Sequence of the second protein:
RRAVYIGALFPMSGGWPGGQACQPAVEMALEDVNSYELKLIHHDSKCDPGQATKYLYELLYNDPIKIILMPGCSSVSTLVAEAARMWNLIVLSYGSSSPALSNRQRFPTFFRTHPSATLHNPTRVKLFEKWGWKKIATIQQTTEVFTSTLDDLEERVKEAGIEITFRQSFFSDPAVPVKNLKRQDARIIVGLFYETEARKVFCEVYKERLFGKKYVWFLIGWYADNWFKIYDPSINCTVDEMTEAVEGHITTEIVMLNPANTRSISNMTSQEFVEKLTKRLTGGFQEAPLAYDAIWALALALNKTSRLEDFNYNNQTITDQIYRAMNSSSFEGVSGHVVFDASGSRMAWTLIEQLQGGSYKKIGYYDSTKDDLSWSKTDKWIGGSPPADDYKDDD

Sequence of the first protein:
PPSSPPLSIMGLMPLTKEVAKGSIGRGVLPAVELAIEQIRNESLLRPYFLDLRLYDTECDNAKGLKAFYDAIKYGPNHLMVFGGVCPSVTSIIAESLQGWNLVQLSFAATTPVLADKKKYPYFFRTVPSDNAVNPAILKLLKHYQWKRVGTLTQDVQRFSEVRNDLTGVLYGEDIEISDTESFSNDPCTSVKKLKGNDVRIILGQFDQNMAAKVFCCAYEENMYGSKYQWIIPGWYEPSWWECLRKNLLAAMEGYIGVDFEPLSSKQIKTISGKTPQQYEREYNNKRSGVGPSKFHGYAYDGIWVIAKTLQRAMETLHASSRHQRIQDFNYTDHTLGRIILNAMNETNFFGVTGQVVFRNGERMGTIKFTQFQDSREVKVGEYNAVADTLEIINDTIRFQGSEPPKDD

Residue-level contacts at the interface:
Residue K201 in the first protein is in contact with residue T174 in the second protein (closest heavy-atom distance 2.9 Å).
Residue A70 in the first protein is in contact with residue E91 in the second protein (closest heavy-atom distance 3.4 Å).
Residue K81 in the first protein contacts residue Y70 in the second protein (closest heavy-atom distance 3.1 Å).
Residue N69 in the first protein contacts residue E91 in the second protein (closest heavy-atom distance 2.7 Å).
Residue R171 in the first protein is in contact with residue V185 in the second protein (closest heavy-atom distance 4.0 Å).
Residue N172 in the first protein is in contact with residue F179 in the second protein (closest heavy-atom distance 3.9 Å).
Residue Y77 in the first protein contacts residue T62 in the second protein (closest heavy-atom distance 2.7 Å).
Residue E169 in the first protein is in contact with residue F180 in the second protein (closest heavy-atom distance 2.9 Å).
Residue I185 in the first protein interacts with residue R192 in the second protein (closest heavy-atom distance 3.0 Å).
Residue D187 in the first protein is in contact with residue Q193 in the second protein (closest heavy-atom distance 4.0 Å).
Residue Y77 in the first protein contacts residue Y70 in the second protein (closest heavy-atom distance 3.4 Å).
Residue E169 in the first protein contacts residue F179 in the second protein (closest heavy-atom distance 3.5 Å).
Residue D163 in the first protein is in contact with residue L159 in the second protein (closest heavy-atom distance 4.0 Å).
Residue S192 in the first protein interacts with residue E163 in the second protein (closest heavy-atom distance 2.8 Å).
Residue D68 in the first protein interacts with residue R94 in the second protein (closest heavy-atom distance 2.9 Å).
Residue Y77 in the first protein is in contact with residue L65 in the second protein (closest heavy-atom distance 3.4 Å).
Residue T188 in the first protein is in contact with residue F175 in the second protein (closest heavy-atom distance 3.5 Å).
Residue A70 in the first protein is in contact with residue A92 in the second protein (closest heavy-atom distance 4.0 Å).
Residue A70 in the first protein contacts residue R94 in the second protein (closest heavy-atom distance 3.7 Å).
Residue D163 in the first protein is in contact with residue S178 in the second protein (closest heavy-atom distance 2.6 Å).
Residue G107 in the first protein interacts with residue K63 in the second protein (closest heavy-atom distance 3.2 Å).
Residue R171 in the first protein contacts residue N189 in the second protein (closest heavy-atom distance 3.9 Å).
Residue Q165 in the first protein is in contact with residue F180 in the second protein (closest heavy-atom distance 3.9 Å).
Residue T188 in the first protein contacts residue R192 in the second protein (closest heavy-atom distance 4.0 Å).
Residue I100 in the first protein contacts residue L88 in the second protein (closest heavy-atom distance 3.9 Å).
Residue S104 in the first protein is in contact with residue T62 in the second protein (closest heavy-atom distance 3.7 Å).
Residue T188 in the first protein interacts with residue N189 in the second protein (closest heavy-atom distance 3.7 Å).
Residue Y77 in the first protein is in contact with residue W96 in the second protein (closest heavy-atom distance 3.7 Å).
Residue I80 in the first protein interacts with residue Y66 in the second protein (closest heavy-atom distance 3.6 Å).
Residue D163 in the first protein is in contact with residue R176 in the second protein (closest heavy-atom distance 3.6 Å).
Residue K74 in the first protein contacts residue W96 in the second protein (closest heavy-atom distance 3.6 Å).
Residue W108 in the first protein contacts residue Y66 in the second protein (closest heavy-atom distance 3.7 Å).
Residue W108 in the first protein interacts with residue K63 in the second protein (closest heavy-atom distance 3.6 Å).
Residue S192 in the first protein is in contact with residue R176 in the second protein (closest heavy-atom distance 3.6 Å).
Residue T175 in the first protein contacts residue V185 in the second protein (closest heavy-atom distance 3.6 Å).
Residue E189 in the first protein is in contact with residue Q193 in the second protein (closest heavy-atom distance 3.9 Å).
Residue D78 in the first protein is in contact with residue Y70 in the second protein (closest heavy-atom distance 2.7 Å).
Residue N172 in the first protein contacts residue S178 in the second protein (closest heavy-atom distance 3.0 Å).
Residue D124 in the first protein is in contact with residue F180 in the second protein (closest heavy-atom distance 3.7 Å).
Residue E103 in the first protein interacts with residue P58 in the second protein (closest heavy-atom distance 3.4 Å).
Residue T188 in the first protein contacts residue Q193 in the second protein (closest heavy-atom distance 3.2 Å).
Residue S168 in the first protein is in contact with residue S178 in the second protein (closest heavy-atom distance 3.7 Å).
Residue K74 in the first protein interacts with residue Y70 in the second protein (closest heavy-atom distance 3.9 Å).
Residue W108 in the first protein is in contact with residue T62 in the second protein (closest heavy-atom distance 3.8 Å).
Residue K81 in the first protein interacts with residue Y66 in the second protein (closest heavy-atom distance 3.4 Å).
Residue V121 in the first protein interacts with residue F180 in the second protein (closest heavy-atom distance 3.6 Å).
Residue Y77 in the first protein is in contact with residue Y66 in the second protein (closest heavy-atom distance 3.5 Å).
Residue K127 in the first protein interacts with residue F180 in the second protein (closest heavy-atom distance 3.6 Å).
Residue L73 in the first protein contacts residue A92 in the second protein (closest heavy-atom distance 3.9 Å).
Residue E103 in the first protein interacts with residue G59 in the second protein (closest heavy-atom distance 3.5 Å).
Residue N172 in the first protein contacts residue V185 in the second protein (closest heavy-atom distance 3.6 Å).
Residue D163 in the first protein interacts with residue Q149 in the second protein (closest heavy-atom distance 3.4 Å).
Residue S104 in the first protein is in contact with residue G59 in the second protein (closest heavy-atom distance 3.8 Å).
Residue S190 in the first protein is in contact with residue R176 in the second protein (closest heavy-atom distance 3.4 Å).
Residue L73 in the first protein interacts with residue T62 in the second protein (closest heavy-atom distance 3.7 Å).
Residue Q165 in the first protein is in contact with residue T151 in the second protein (closest heavy-atom distance 2.7 Å).
Residue L73 in the first protein interacts with residue L65 in the second protein (closest heavy-atom distance 4.0 Å).
Residue D163 in the first protein contacts residue Q177 in the second protein (closest heavy-atom distance 3.7 Å).
Residue K74 in the first protein is in contact with residue M95 in the second protein (closest heavy-atom distance 3.7 Å).
Residue A70 in the first protein interacts with residue M95 in the second protein (closest heavy-atom distance 3.8 Å).

The following describes two proteins that form a bound complex.